Sequence of the first protein:
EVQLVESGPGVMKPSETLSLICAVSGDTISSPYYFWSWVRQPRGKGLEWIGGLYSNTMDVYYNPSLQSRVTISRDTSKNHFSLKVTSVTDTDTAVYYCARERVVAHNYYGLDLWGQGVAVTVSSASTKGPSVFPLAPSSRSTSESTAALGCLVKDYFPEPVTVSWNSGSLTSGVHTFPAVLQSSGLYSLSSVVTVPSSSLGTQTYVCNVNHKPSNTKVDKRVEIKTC

Sequence of the second protein:
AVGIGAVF

The following describes two proteins that form a bound complex.

Residue-level contacts at the interface:
Residue V103 in the first protein is in contact with residue I4 in the second protein (closest heavy-atom distance 3.6 Å).
Residue Y54 in the first protein contacts residue G3 in the second protein (closest heavy-atom distance 2.8 Å).
Residue H106 in the first protein is in contact with residue A6 in the second protein (closest heavy-atom distance 4.2 Å).
Residue A105 in the first protein is in contact with residue A6 in the second protein (closest heavy-atom distance 4.1 Å).
Residue V103 in the first protein contacts residue F8 in the second protein (closest heavy-atom distance 4.1 Å).
Residue H106 in the first protein contacts residue F8 in the second protein (closest heavy-atom distance 2.8 Å).
Residue F35 in the first protein interacts with residue I4 in the second protein (closest heavy-atom distance 4.4 Å).
Residue V104 in the first protein is in contact with residue I4 in the second protein (closest heavy-atom distance 3.0 Å).
Residue N56 in the first protein interacts with residue F8 in the second protein (closest heavy-atom distance 3.1 Å).
Residue Y54 in the first protein interacts with residue V2 in the second protein (closest heavy-atom distance 3.3 Å).
Residue Y33 in the first protein is in contact with residue F8 in the second protein (closest heavy-atom distance 3.5 Å).
Residue R102 in the first protein contacts residue I4 in the second protein (closest heavy-atom distance 3.6 Å).
Residue F35 in the first protein interacts with residue G3 in the second protein (closest heavy-atom distance 4.0 Å).
Residue A105 in the first protein interacts with residue V7 in the second protein (closest heavy-atom distance 4.3 Å).
Residue Y54 in the first protein interacts with residue A1 in the second protein (closest heavy-atom distance 4.9 Å).
Residue V103 in the first protein contacts residue A6 in the second protein (closest heavy-atom distance 3.2 Å).
Residue T57 in the first protein is in contact with residue F8 in the second protein (closest heavy-atom distance 4.6 Å).
Residue H106 in the first protein is in contact with residue V7 in the second protein (closest heavy-atom distance 3.4 Å).
Residue A105 in the first protein contacts residue I4 in the second protein (closest heavy-atom distance 4.6 Å).
Residue Y54 in the first protein interacts with residue A6 in the second protein (closest heavy-atom distance 3.4 Å).
Residue Y54 in the first protein is in contact with residue F8 in the second protein (closest heavy-atom distance 3.6 Å).
Residue V103 in the first protein is in contact with residue G3 in the second protein (closest heavy-atom distance 3.7 Å).
Residue E101 in the first protein interacts with residue I4 in the second protein (closest heavy-atom distance 3.7 Å).